These two protein chains interact to form a complex.

Residue-level contacts at the interface:
Residue A117 in the second protein contacts residue K47 in the first protein (closest heavy-atom distance 4.0 Å).

Sequence of the second protein:
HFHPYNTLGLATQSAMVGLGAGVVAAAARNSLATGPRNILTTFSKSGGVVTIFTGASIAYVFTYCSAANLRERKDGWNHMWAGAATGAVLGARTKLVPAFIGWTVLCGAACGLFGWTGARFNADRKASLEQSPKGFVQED

Sequence of the first protein:
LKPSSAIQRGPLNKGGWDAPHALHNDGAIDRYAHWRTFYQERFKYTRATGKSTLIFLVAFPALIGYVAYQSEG